Sequence of the second protein:
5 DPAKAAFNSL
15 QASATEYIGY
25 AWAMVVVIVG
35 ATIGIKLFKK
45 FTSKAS

Sequence of the first protein:
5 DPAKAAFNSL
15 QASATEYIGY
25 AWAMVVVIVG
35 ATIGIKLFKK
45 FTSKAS

These two protein chains interact to form a complex.

Interface contacts:
Residue A18 in the first protein interacts with residue M28 in the second protein (closest heavy-atom distance 3.8 Å).
Residue K8 in the first protein interacts with residue Y24 in the second protein (closest heavy-atom distance 3.8 Å).
Residue A25 in the first protein interacts with residue I39 in the second protein (closest heavy-atom distance 4.7 Å).
Residue I37 in the first protein is in contact with residue S47 in the second protein (closest heavy-atom distance 4.1 Å).
Residue W26 in the first protein interacts with residue I39 in the second protein (closest heavy-atom distance 3.7 Å).
Residue D5 in the first protein contacts residue Y24 in the second protein (closest heavy-atom distance 3.0 Å).
Residue I22 in the first protein interacts with residue V31 in the second protein (closest heavy-atom distance 3.5 Å).
Residue V29 in the first protein is in contact with residue F42 in the second protein (closest heavy-atom distance 3.7 Å).
Residue I37 in the first protein contacts residue S50 in the second protein (closest heavy-atom distance 4.4 Å).
Residue F11 in the first protein is in contact with residue Y24 in the second protein (closest heavy-atom distance 3.6 Å).
Residue L41 in the first protein is in contact with residue S50 in the second protein (closest heavy-atom distance 3.5 Å).
Residue I37 in the first protein interacts with residue T46 in the second protein (closest heavy-atom distance 4.1 Å).
Residue V33 in the first protein interacts with residue F42 in the second protein (closest heavy-atom distance 3.8 Å).
Residue I22 in the first protein interacts with residue I32 in the second protein (closest heavy-atom distance 4.6 Å).
Residue K40 in the first protein is in contact with residue S50 in the second protein (closest heavy-atom distance 2.8 Å).
Residue A7 in the first protein is in contact with residue Y24 in the second protein (closest heavy-atom distance 5.0 Å).
Residue V29 in the first protein is in contact with residue I39 in the second protein (closest heavy-atom distance 3.9 Å).
Residue V33 in the first protein interacts with residue T46 in the second protein (closest heavy-atom distance 3.7 Å).
Residue V33 in the first protein is in contact with residue K43 in the second protein (closest heavy-atom distance 3.7 Å).
Residue D5 in the first protein contacts residue E20 in the second protein (closest heavy-atom distance 3.3 Å).
Residue A18 in the first protein is in contact with residue I32 in the second protein (closest heavy-atom distance 4.2 Å).
Residue Q15 in the first protein interacts with residue M28 in the second protein (closest heavy-atom distance 3.7 Å).
Residue I22 in the first protein contacts residue A35 in the second protein (closest heavy-atom distance 3.8 Å).
Residue W26 in the first protein is in contact with residue F42 in the second protein (closest heavy-atom distance 3.9 Å).
Residue F11 in the first protein contacts residue A27 in the second protein (closest heavy-atom distance 4.3 Å).
Residue F11 in the first protein is in contact with residue M28 in the second protein (closest heavy-atom distance 3.5 Å).
Residue V30 in the first protein contacts residue F42 in the second protein (closest heavy-atom distance 4.8 Å).
Residue K44 in the first protein is in contact with residue S50 in the second protein (closest heavy-atom distance 4.5 Å).
Residue L14 in the first protein contacts residue M28 in the second protein (closest heavy-atom distance 4.0 Å).
Residue V29 in the first protein interacts with residue K43 in the second protein (closest heavy-atom distance 4.2 Å).
Residue W26 in the first protein contacts residue A35 in the second protein (closest heavy-atom distance 4.7 Å).
Residue Q15 in the first protein interacts with residue A27 in the second protein (closest heavy-atom distance 4.8 Å).
Residue W26 in the first protein is in contact with residue G38 in the second protein (closest heavy-atom distance 3.9 Å).